Sequence of chain B:
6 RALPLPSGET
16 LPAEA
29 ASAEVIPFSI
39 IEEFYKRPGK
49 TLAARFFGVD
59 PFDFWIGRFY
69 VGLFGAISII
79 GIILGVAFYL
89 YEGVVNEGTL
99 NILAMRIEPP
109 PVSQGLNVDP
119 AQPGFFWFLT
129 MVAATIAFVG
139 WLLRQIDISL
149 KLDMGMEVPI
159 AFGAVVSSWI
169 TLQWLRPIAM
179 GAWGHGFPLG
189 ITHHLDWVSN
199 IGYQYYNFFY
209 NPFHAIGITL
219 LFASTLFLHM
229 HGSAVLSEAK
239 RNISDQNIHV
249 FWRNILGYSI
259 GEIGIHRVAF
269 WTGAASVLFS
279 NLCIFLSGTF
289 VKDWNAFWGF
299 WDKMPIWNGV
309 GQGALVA

The following describes two proteins that form a bound complex.

Contacts between the two chains:
Residue P9 in chain B is in contact with residue A48 in chain A (closest heavy-atom distance 3.6 Å).
Residue G13 in chain B interacts with residue Q44 in chain A (closest heavy-atom distance 3.6 Å).
Residue L8 in chain B interacts with residue L50 in chain A (closest heavy-atom distance 3.7 Å).
Residue F36 in chain B interacts with residue S47 in chain A (closest heavy-atom distance 4.6 Å).
Residue L10 in chain B contacts residue Y49 in chain A (closest heavy-atom distance 3.4 Å).
Residue E32 in chain B is in contact with residue Y49 in chain A (closest heavy-atom distance 3.6 Å).
Residue Y43 in chain B is in contact with residue P54 in chain A (closest heavy-atom distance 3.9 Å).
Residue F36 in chain B interacts with residue T46 in chain A (closest heavy-atom distance 3.5 Å).
Residue F42 in chain B contacts residue N58 in chain A (closest heavy-atom distance 4.1 Å).
Residue S30 in chain B is in contact with residue R51 in chain A (closest heavy-atom distance 4.7 Å).
Residue I39 in chain B contacts residue R51 in chain A (closest heavy-atom distance 3.6 Å).
Residue P11 in chain B is in contact with residue Y49 in chain A (closest heavy-atom distance 3.5 Å).
Residue P9 in chain B interacts with residue Y49 in chain A (closest heavy-atom distance 3.3 Å).
Residue F36 in chain B is in contact with residue A45 in chain A (closest heavy-atom distance 3.9 Å).
Residue I34 in chain B is in contact with residue L52 in chain A (closest heavy-atom distance 3.7 Å).
Residue P9 in chain B contacts residue L50 in chain A (closest heavy-atom distance 3.0 Å).
Residue S12 in chain B contacts residue Q44 in chain A (closest heavy-atom distance 3.8 Å).
Residue I34 in chain B interacts with residue R51 in chain A (closest heavy-atom distance 3.0 Å).
Residue P11 in chain B interacts with residue L50 in chain A (closest heavy-atom distance 3.6 Å).
Residue A31 in chain B interacts with residue L52 in chain A (closest heavy-atom distance 3.9 Å).
Residue F36 in chain B contacts residue R51 in chain A (closest heavy-atom distance 3.9 Å).
Residue P11 in chain B is in contact with residue Q44 in chain A (closest heavy-atom distance 3.0 Å).
Residue F42 in chain B interacts with residue A55 in chain A (closest heavy-atom distance 3.7 Å).
Residue S30 in chain B contacts residue L52 in chain A (closest heavy-atom distance 3.4 Å).
Residue F42 in chain B contacts residue P54 in chain A (closest heavy-atom distance 3.2 Å).
Residue V33 in chain B interacts with residue A48 in chain A (closest heavy-atom distance 3.7 Å).
Residue V33 in chain B contacts residue L50 in chain A (closest heavy-atom distance 4.0 Å).
Residue E32 in chain B contacts residue R51 in chain A (closest heavy-atom distance 2.9 Å).
Residue I38 in chain B contacts residue D53 in chain A (closest heavy-atom distance 4.8 Å).
Residue I39 in chain B is in contact with residue P54 in chain A (closest heavy-atom distance 3.2 Å).
Residue L10 in chain B contacts residue Q44 in chain A (closest heavy-atom distance 3.8 Å).
Residue R66 in chain B contacts residue D42 in chain A (closest heavy-atom distance 2.4 Å).
Residue L101 in chain B interacts with residue C23 in chain A (closest heavy-atom distance 4.3 Å).
Residue A31 in chain B interacts with residue R51 in chain A (closest heavy-atom distance 3.5 Å).
Residue R45 in chain B contacts residue N58 in chain A (closest heavy-atom distance 3.1 Å).
Residue I34 in chain B contacts residue S47 in chain A (closest heavy-atom distance 4.7 Å).
Residue A31 in chain B interacts with residue L50 in chain A (closest heavy-atom distance 3.5 Å).
Residue P35 in chain B contacts residue A48 in chain A (closest heavy-atom distance 4.0 Å).
Residue E32 in chain B contacts residue L50 in chain A (closest heavy-atom distance 3.4 Å).
Residue Y43 in chain B contacts residue N58 in chain A (closest heavy-atom distance 4.4 Å).
Residue V33 in chain B contacts residue Y49 in chain A (closest heavy-atom distance 3.5 Å).
Residue P35 in chain B is in contact with residue R51 in chain A (closest heavy-atom distance 4.4 Å).
Residue I34 in chain B is in contact with residue Y49 in chain A (closest heavy-atom distance 3.3 Å).
Residue V33 in chain B contacts residue R51 in chain A (closest heavy-atom distance 4.8 Å).
Residue R66 in chain B is in contact with residue T46 in chain A (closest heavy-atom distance 4.7 Å).
Residue I39 in chain B interacts with residue L52 in chain A (closest heavy-atom distance 4.6 Å).
Residue I34 in chain B contacts residue P54 in chain A (closest heavy-atom distance 4.3 Å).
Residue I34 in chain B contacts residue A48 in chain A (closest heavy-atom distance 3.8 Å).
Residue E32 in chain B is in contact with residue D53 in chain A (closest heavy-atom distance 3.3 Å).
Residue L101 in chain B is in contact with residue F24 in chain A (closest heavy-atom distance 3.5 Å).
Residue I34 in chain B interacts with residue D53 in chain A (closest heavy-atom distance 3.3 Å).
Residue L10 in chain B is in contact with residue L50 in chain A (closest heavy-atom distance 3.1 Å).

Sequence of chain A:
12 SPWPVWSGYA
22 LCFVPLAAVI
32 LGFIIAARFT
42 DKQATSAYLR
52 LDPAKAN